The following describes two proteins that form a bound complex.

Sequence of protein 1:
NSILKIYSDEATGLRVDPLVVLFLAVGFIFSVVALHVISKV

Interface contacts:
Residue V20 in protein 2 is in contact with residue V57 in protein 1 (closest heavy-atom distance 4.6 Å).
Residue E19 in protein 2 contacts residue L50 in protein 1 (closest heavy-atom distance 4.7 Å).
Residue I49 in protein 2 interacts with residue I65 in protein 1 (closest heavy-atom distance 4.2 Å).
Residue G53 in protein 2 is in contact with residue H72 in protein 1 (closest heavy-atom distance 4.9 Å).
Residue L46 in protein 2 contacts residue F64 in protein 1 (closest heavy-atom distance 4.4 Å).
Residue V20 in protein 2 interacts with residue V52 in protein 1 (closest heavy-atom distance 3.8 Å).
Residue Y52 in protein 2 is in contact with residue H72 in protein 1 (closest heavy-atom distance 3.5 Å).
Residue L77 in protein 2 is in contact with residue V68 in protein 1 (closest heavy-atom distance 4.5 Å).
Residue I49 in protein 2 interacts with residue V69 in protein 1 (closest heavy-atom distance 3.3 Å).
Residue I21 in protein 2 is in contact with residue V52 in protein 1 (closest heavy-atom distance 3.3 Å).
Residue A160 in protein 2 interacts with residue F64 in protein 1 (closest heavy-atom distance 3.5 Å).
Residue L77 in protein 2 interacts with residue I65 in protein 1 (closest heavy-atom distance 4.9 Å).
Residue P50 in protein 2 interacts with residue H72 in protein 1 (closest heavy-atom distance 2.9 Å).
Residue I42 in protein 2 contacts residue V62 in protein 1 (closest heavy-atom distance 4.8 Å).
Residue V20 in protein 2 contacts residue P54 in protein 1 (closest heavy-atom distance 4.3 Å).
Residue L166 in protein 2 interacts with residue V57 in protein 1 (closest heavy-atom distance 3.8 Å).
Residue L170 in protein 2 contacts residue P54 in protein 1 (closest heavy-atom distance 3.7 Å).
Residue W35 in protein 2 contacts residue L55 in protein 1 (closest heavy-atom distance 3.7 Å).
Residue W35 in protein 2 is in contact with residue P54 in protein 1 (closest heavy-atom distance 3.6 Å).
Residue V38 in protein 2 contacts residue L58 in protein 1 (closest heavy-atom distance 3.8 Å).
Residue Y175 in protein 2 is in contact with residue P54 in protein 1 (closest heavy-atom distance 3.3 Å).
Residue L166 in protein 2 interacts with residue L60 in protein 1 (closest heavy-atom distance 4.7 Å).
Residue Y52 in protein 2 is in contact with residue S75 in protein 1 (closest heavy-atom distance 4.3 Å).
Residue E19 in protein 2 contacts residue R51 in protein 1 (closest heavy-atom distance 3.7 Å).
Residue I21 in protein 2 is in contact with residue P54 in protein 1 (closest heavy-atom distance 4.4 Å).
Residue I49 in protein 2 contacts residue V68 in protein 1 (closest heavy-atom distance 4.3 Å).
Residue L46 in protein 2 interacts with residue I65 in protein 1 (closest heavy-atom distance 3.7 Å).
Residue F159 in protein 2 contacts residue F64 in protein 1 (closest heavy-atom distance 3.6 Å).
Residue L167 in protein 2 interacts with residue V57 in protein 1 (closest heavy-atom distance 4.1 Å).
Residue I163 in protein 2 interacts with residue F64 in protein 1 (closest heavy-atom distance 4.0 Å).
Residue I163 in protein 2 interacts with residue A61 in protein 1 (closest heavy-atom distance 4.1 Å).
Residue Y52 in protein 2 contacts residue L71 in protein 1 (closest heavy-atom distance 3.1 Å).
Residue L77 in protein 2 is in contact with residue F64 in protein 1 (closest heavy-atom distance 4.0 Å).
Residue E19 in protein 2 is in contact with residue V52 in protein 1 (closest heavy-atom distance 3.3 Å).
Residue P50 in protein 2 contacts residue V68 in protein 1 (closest heavy-atom distance 4.5 Å).
Residue I45 in protein 2 interacts with residue I65 in protein 1 (closest heavy-atom distance 3.9 Å).
Residue Q156 in protein 2 contacts residue V68 in protein 1 (closest heavy-atom distance 4.2 Å).
Residue I21 in protein 2 interacts with residue R51 in protein 1 (closest heavy-atom distance 3.7 Å).
Residue L51 in protein 2 contacts residue H72 in protein 1 (closest heavy-atom distance 3.8 Å).
Residue Q156 in protein 2 is in contact with residue F64 in protein 1 (closest heavy-atom distance 3.7 Å).
Residue I42 in protein 2 contacts residue A61 in protein 1 (closest heavy-atom distance 3.7 Å).
Residue I163 in protein 2 is in contact with residue L60 in protein 1 (closest heavy-atom distance 4.6 Å).
Residue L152 in protein 2 contacts residue L71 in protein 1 (closest heavy-atom distance 4.8 Å).

Sequence of protein 2:
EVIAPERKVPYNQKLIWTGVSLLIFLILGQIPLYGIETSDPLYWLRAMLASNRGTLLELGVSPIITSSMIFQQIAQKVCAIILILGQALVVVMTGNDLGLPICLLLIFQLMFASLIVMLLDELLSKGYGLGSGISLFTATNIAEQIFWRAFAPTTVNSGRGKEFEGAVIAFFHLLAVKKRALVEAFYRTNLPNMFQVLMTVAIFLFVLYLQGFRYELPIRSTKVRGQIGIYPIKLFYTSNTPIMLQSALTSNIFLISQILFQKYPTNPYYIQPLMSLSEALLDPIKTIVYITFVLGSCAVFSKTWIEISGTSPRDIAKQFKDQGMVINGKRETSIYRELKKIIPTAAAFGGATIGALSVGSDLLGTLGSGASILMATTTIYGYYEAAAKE